Residue-level contacts at the interface:
Residue E103 in chain A contacts residue R91 in chain B (closest heavy-atom distance 2.9 Å).
Residue Y59 in chain A is in contact with residue M1 in chain B (closest heavy-atom distance 4.0 Å).
Residue R118 in chain A interacts with residue E32 in chain B (closest heavy-atom distance 2.6 Å).
Residue D67 in chain A interacts with residue R91 in chain B (closest heavy-atom distance 3.0 Å).
Residue S100 in chain A interacts with residue Q29 in chain B (closest heavy-atom distance 4.1 Å).
Residue G109 in chain A contacts residue G4 in chain B (closest heavy-atom distance 3.4 Å).
Residue R118 in chain A is in contact with residue A45 in chain B (closest heavy-atom distance 3.4 Å).
Residue P62 in chain A contacts residue L2 in chain B (closest heavy-atom distance 4.0 Å).
Residue S100 in chain A contacts residue T28 in chain B (closest heavy-atom distance 3.1 Å).
Residue T101 in chain A contacts residue D27 in chain B (closest heavy-atom distance 3.2 Å).
Residue S106 in chain A contacts residue G4 in chain B (closest heavy-atom distance 3.2 Å).
Residue R118 in chain A is in contact with residue S34 in chain B (closest heavy-atom distance 4.0 Å).
Residue G50 in chain A interacts with residue D41 in chain B (closest heavy-atom distance 3.3 Å).
Residue A102 in chain A is in contact with residue D27 in chain B (closest heavy-atom distance 3.7 Å).
Residue L123 in chain A interacts with residue A42 in chain B (closest heavy-atom distance 4.0 Å).
Residue R118 in chain A is in contact with residue E43 in chain B (closest heavy-atom distance 2.5 Å).
Residue E70 in chain A is in contact with residue K126 in chain B (closest heavy-atom distance 3.9 Å).
Residue V49 in chain A contacts residue W36 in chain B (closest heavy-atom distance 4.0 Å).
Residue I110 in chain A contacts residue L2 in chain B (closest heavy-atom distance 3.5 Å).
Residue K107 in chain A contacts residue Q22 in chain B (closest heavy-atom distance 3.1 Å).
Residue S106 in chain A contacts residue Q22 in chain B (closest heavy-atom distance 3.8 Å).
Residue R51 in chain A is in contact with residue E43 in chain B (closest heavy-atom distance 3.1 Å).
Residue G109 in chain A is in contact with residue K3 in chain B (closest heavy-atom distance 3.1 Å).
Residue R30 in chain A contacts residue D41 in chain B (closest heavy-atom distance 2.4 Å).
Residue T48 in chain A contacts residue W36 in chain B (closest heavy-atom distance 4.1 Å).
Residue E103 in chain A interacts with residue A25 in chain B (closest heavy-atom distance 3.6 Å).
Residue K107 in chain A interacts with residue K5 in chain B (closest heavy-atom distance 3.8 Å).
Residue A105 in chain A contacts residue W24 in chain B (closest heavy-atom distance 3.4 Å).
Residue L97 in chain A contacts residue T47 in chain B (closest heavy-atom distance 3.9 Å).
Residue S120 in chain A is in contact with residue A45 in chain B (closest heavy-atom distance 3.9 Å).
Residue L99 in chain A contacts residue T47 in chain B (closest heavy-atom distance 3.7 Å).
Residue S104 in chain A contacts residue W24 in chain B (closest heavy-atom distance 3.8 Å).
Residue P62 in chain A is in contact with residue G89 in chain B (closest heavy-atom distance 4.0 Å).
Residue V49 in chain A contacts residue A42 in chain B (closest heavy-atom distance 3.5 Å).
Residue S104 in chain A contacts residue A25 in chain B (closest heavy-atom distance 4.1 Å).
Residue P71 in chain A is in contact with residue R30 in chain B (closest heavy-atom distance 3.2 Å).
Residue G121 in chain A contacts residue E43 in chain B (closest heavy-atom distance 3.5 Å).
Residue I110 in chain A interacts with residue M1 in chain B (closest heavy-atom distance 3.9 Å).
Residue V49 in chain A interacts with residue D41 in chain B (closest heavy-atom distance 3.2 Å).
Residue G72 in chain A contacts residue R30 in chain B (closest heavy-atom distance 3.7 Å).
Residue G50 in chain A contacts residue E43 in chain B (closest heavy-atom distance 3.6 Å).
Residue G50 in chain A is in contact with residue A42 in chain B (closest heavy-atom distance 3.9 Å).
Residue E103 in chain A interacts with residue L26 in chain B (closest heavy-atom distance 2.8 Å).
Residue L97 in chain A is in contact with residue F46 in chain B (closest heavy-atom distance 4.0 Å).
Residue P71 in chain A contacts residue T28 in chain B (closest heavy-atom distance 3.6 Å).
Residue D61 in chain A is in contact with residue M1 in chain B (closest heavy-atom distance 3.3 Å).
Residue D67 in chain A is in contact with residue K126 in chain B (closest heavy-atom distance 3.8 Å).
Residue G121 in chain A contacts residue A42 in chain B (closest heavy-atom distance 4.1 Å).
Residue P111 in chain A contacts residue L2 in chain B (closest heavy-atom distance 3.3 Å).
Residue A102 in chain A contacts residue L26 in chain B (closest heavy-atom distance 3.5 Å).
Residue P111 in chain A is in contact with residue G4 in chain B (closest heavy-atom distance 3.7 Å).
Residue V49 in chain A contacts residue E43 in chain B (closest heavy-atom distance 3.6 Å).
Residue T101 in chain A is in contact with residue T28 in chain B (closest heavy-atom distance 2.9 Å).
Residue L99 in chain A contacts residue Q29 in chain B (closest heavy-atom distance 3.9 Å).
Residue L99 in chain A interacts with residue R30 in chain B (closest heavy-atom distance 3.2 Å).
Residue L60 in chain A contacts residue L2 in chain B (closest heavy-atom distance 3.3 Å).
Residue A105 in chain A contacts residue S23 in chain B (closest heavy-atom distance 3.4 Å).
Residue S106 in chain A contacts residue S23 in chain B (closest heavy-atom distance 4.1 Å).
Residue G121 in chain A contacts residue R44 in chain B (closest heavy-atom distance 4.0 Å).
Residue G72 in chain A contacts residue T47 in chain B (closest heavy-atom distance 3.6 Å).

Sequence of chain A:
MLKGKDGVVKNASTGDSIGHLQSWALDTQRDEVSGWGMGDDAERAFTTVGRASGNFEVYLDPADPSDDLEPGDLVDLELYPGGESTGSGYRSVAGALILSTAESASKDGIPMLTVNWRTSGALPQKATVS

Sequence of chain B:
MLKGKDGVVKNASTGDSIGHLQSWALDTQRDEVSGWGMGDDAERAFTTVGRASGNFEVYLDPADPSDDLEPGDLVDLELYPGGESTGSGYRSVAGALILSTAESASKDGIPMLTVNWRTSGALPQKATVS

The following describes two proteins that form a bound complex.